These two protein chains interact to form a complex.

Interface contacts:
Residue G197 in the first protein interacts with residue W3 in the second protein (closest heavy-atom distance 3.1 Å).
Residue G197 in the first protein is in contact with residue A5 in the second protein (closest heavy-atom distance 3.5 Å).
Residue S199 in the first protein interacts with residue A5 in the second protein (closest heavy-atom distance 3.4 Å).
Residue S199 in the first protein contacts residue W3 in the second protein (closest heavy-atom distance 3.7 Å).
Residue Q246 in the first protein interacts with residue A5 in the second protein (closest heavy-atom distance 3.7 Å).
Residue I248 in the first protein interacts with residue A5 in the second protein (closest heavy-atom distance 3.9 Å).
Residue Y198 in the first protein contacts residue A5 in the second protein (closest heavy-atom distance 3.7 Å).
Residue L242 in the first protein is in contact with residue A5 in the second protein (closest heavy-atom distance 4.8 Å).
Residue T194 in the first protein contacts residue W3 in the second protein (closest heavy-atom distance 3.7 Å).
Residue Y198 in the first protein interacts with residue W3 in the second protein (closest heavy-atom distance 4.5 Å).

Sequence of the second protein:
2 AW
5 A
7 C

Sequence of the first protein:
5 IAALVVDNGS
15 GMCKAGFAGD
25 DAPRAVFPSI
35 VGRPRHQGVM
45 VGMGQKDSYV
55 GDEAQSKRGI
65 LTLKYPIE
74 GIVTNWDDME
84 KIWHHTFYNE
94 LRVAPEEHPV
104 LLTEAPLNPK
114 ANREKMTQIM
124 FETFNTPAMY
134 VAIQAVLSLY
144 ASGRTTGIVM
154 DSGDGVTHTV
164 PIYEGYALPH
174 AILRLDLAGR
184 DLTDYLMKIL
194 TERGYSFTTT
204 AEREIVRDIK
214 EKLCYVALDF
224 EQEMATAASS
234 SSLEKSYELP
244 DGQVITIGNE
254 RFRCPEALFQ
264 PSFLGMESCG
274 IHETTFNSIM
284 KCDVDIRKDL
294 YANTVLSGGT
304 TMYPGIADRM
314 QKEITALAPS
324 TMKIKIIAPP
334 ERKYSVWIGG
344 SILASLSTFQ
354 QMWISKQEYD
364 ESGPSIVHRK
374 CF